The following describes two proteins that form a bound complex.

Sequence of protein 1:
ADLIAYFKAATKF

Residue-level contacts at the interface:
Residue E35 in protein 2 is in contact with residue F13 in protein 1 (closest heavy-atom distance 3.2 Å).
Residue I34 in protein 2 is in contact with residue F13 in protein 1 (closest heavy-atom distance 3.4 Å).
Residue Q55 in protein 2 is in contact with residue F13 in protein 1 (closest heavy-atom distance 4.5 Å).
Residue L58 in protein 2 is in contact with residue T11 in protein 1 (closest heavy-atom distance 3.8 Å).
Residue S37 in protein 2 contacts residue F13 in protein 1 (closest heavy-atom distance 3.5 Å).
Residue E53 in protein 2 interacts with residue K8 in protein 1 (closest heavy-atom distance 3.8 Å).
Residue G56 in protein 2 is in contact with residue K8 in protein 1 (closest heavy-atom distance 3.9 Å).
Residue Q55 in protein 2 contacts residue T11 in protein 1 (closest heavy-atom distance 3.0 Å).
Residue Q55 in protein 2 is in contact with residue K8 in protein 1 (closest heavy-atom distance 5.0 Å).
Residue Q55 in protein 2 contacts residue A9 in protein 1 (closest heavy-atom distance 3.6 Å).
Residue L58 in protein 2 is in contact with residue F13 in protein 1 (closest heavy-atom distance 4.4 Å).
Residue Q55 in protein 2 interacts with residue A10 in protein 1 (closest heavy-atom distance 3.1 Å).

Sequence of protein 2:
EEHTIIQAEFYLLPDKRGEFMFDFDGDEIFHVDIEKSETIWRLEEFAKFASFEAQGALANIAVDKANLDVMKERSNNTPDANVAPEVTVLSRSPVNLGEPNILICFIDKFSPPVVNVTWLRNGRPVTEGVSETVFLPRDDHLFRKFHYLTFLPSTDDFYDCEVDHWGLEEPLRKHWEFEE